Residue-level contacts at the interface:
Residue L388 in chain A interacts with residue V19 in chain B (closest heavy-atom distance 3.6 Å).
Residue T218 in chain A contacts residue G27 in chain B (closest heavy-atom distance 3.4 Å).
Residue Y152 in chain A interacts with residue Y22 in chain B (closest heavy-atom distance 2.8 Å).
Residue R221 in chain A is in contact with residue Q28 in chain B (closest heavy-atom distance 2.9 Å).
Residue Y152 in chain A contacts residue Q24 in chain B (closest heavy-atom distance 3.7 Å).
Residue T217 in chain A is in contact with residue Q28 in chain B (closest heavy-atom distance 2.8 Å).
Residue H155 in chain A interacts with residue Q28 in chain B (closest heavy-atom distance 2.8 Å).
Residue R411 in chain A contacts residue I3 in chain B (closest heavy-atom distance 3.4 Å).
Residue H384 in chain A contacts residue V19 in chain B (closest heavy-atom distance 3.7 Å).
Residue Y373 in chain A contacts residue L4 in chain B (closest heavy-atom distance 3.1 Å).
Residue H384 in chain A interacts with residue E16 in chain B (closest heavy-atom distance 3.4 Å).
Residue L406 in chain A interacts with residue I3 in chain B (closest heavy-atom distance 3.7 Å).
Residue L388 in chain A contacts residue F18 in chain B (closest heavy-atom distance 3.6 Å).
Residue D146 in chain A interacts with residue Y22 in chain B (closest heavy-atom distance 3.5 Å).
Residue Q392 in chain A interacts with residue E12 in chain B (closest heavy-atom distance 3.0 Å).
Residue L388 in chain A interacts with residue E12 in chain B (closest heavy-atom distance 3.7 Å).
Residue S151 in chain A is in contact with residue G27 in chain B (closest heavy-atom distance 2.8 Å).
Residue A150 in chain A interacts with residue Q24 in chain B (closest heavy-atom distance 3.2 Å).
Residue D399 in chain A contacts residue V10 in chain B (closest heavy-atom distance 3.5 Å).
Residue K385 in chain A interacts with residue L11 in chain B (closest heavy-atom distance 3.7 Å).
Residue A96 in chain A contacts residue K25 in chain B (closest heavy-atom distance 3.5 Å).
Residue D94 in chain A interacts with residue Q28 in chain B (closest heavy-atom distance 2.7 Å).
Residue L402 in chain A interacts with residue V10 in chain B (closest heavy-atom distance 3.7 Å).
Residue Q387 in chain A interacts with residue V19 in chain B (closest heavy-atom distance 3.6 Å).
Residue R397 in chain A contacts residue E12 in chain B (closest heavy-atom distance 2.9 Å).
Residue Q392 in chain A interacts with residue V10 in chain B (closest heavy-atom distance 2.9 Å).
Residue R221 in chain A is in contact with residue G27 in chain B (closest heavy-atom distance 3.2 Å).
Residue R376 in chain A is in contact with residue D8 in chain B (closest heavy-atom distance 3.6 Å).
Residue L388 in chain A is in contact with residue A15 in chain B (closest heavy-atom distance 3.7 Å).
Residue R376 in chain A interacts with residue D1 in chain B (closest heavy-atom distance 2.9 Å).
Residue H97 in chain A contacts residue K25 in chain B (closest heavy-atom distance 2.7 Å).
Residue H97 in chain A is in contact with residue Q24 in chain B (closest heavy-atom distance 3.1 Å).
Residue R400 in chain A is in contact with residue V10 in chain B (closest heavy-atom distance 2.8 Å).
Residue R405 in chain A is in contact with residue E6 in chain B (closest heavy-atom distance 2.9 Å).
Residue K148 in chain A is in contact with residue V19 in chain B (closest heavy-atom distance 2.7 Å).
Residue Y373 in chain A contacts residue I7 in chain B (closest heavy-atom distance 3.1 Å).
Residue S151 in chain A interacts with residue G26 in chain B (closest heavy-atom distance 3.6 Å).
Residue R376 in chain A is in contact with residue D5 in chain B (closest heavy-atom distance 3.1 Å).
Residue Q392 in chain A contacts residue L11 in chain B (closest heavy-atom distance 3.5 Å).
Residue Y373 in chain A interacts with residue D8 in chain B (closest heavy-atom distance 2.9 Å).
Residue D146 in chain A contacts residue I23 in chain B (closest heavy-atom distance 3.6 Å).
Residue G12 in chain A interacts with residue Y22 in chain B (closest heavy-atom distance 3.3 Å).
Residue G12 in chain A contacts residue Q24 in chain B (closest heavy-atom distance 3.5 Å).
Residue Y152 in chain A is in contact with residue Q28 in chain B (closest heavy-atom distance 3.5 Å).
Residue E10 in chain A interacts with residue G27 in chain B (closest heavy-atom distance 3.7 Å).
Residue E10 in chain A interacts with residue Q28 in chain B (closest heavy-atom distance 2.8 Å).
Residue Y141 in chain A contacts residue F18 in chain B (closest heavy-atom distance 3.0 Å).
Residue R400 in chain A contacts residue L11 in chain B (closest heavy-atom distance 3.5 Å).
Residue R400 in chain A is in contact with residue E12 in chain B (closest heavy-atom distance 3.7 Å).
Residue K148 in chain A contacts residue R20 in chain B (closest heavy-atom distance 3.6 Å).
Residue R409 in chain A interacts with residue E6 in chain B (closest heavy-atom distance 3.0 Å).
Residue K385 in chain A is in contact with residue D8 in chain B (closest heavy-atom distance 3.1 Å).
Residue Y141 in chain A is in contact with residue Y22 in chain B (closest heavy-atom distance 3.7 Å).
Residue G153 in chain A is in contact with residue Q28 in chain B (closest heavy-atom distance 3.4 Å).
Residue I13 in chain A is in contact with residue Q24 in chain B (closest heavy-atom distance 2.8 Å).
Residue D146 in chain A is in contact with residue Q24 in chain B (closest heavy-atom distance 2.9 Å).
Residue K148 in chain A contacts residue Y22 in chain B (closest heavy-atom distance 3.0 Å).
Residue R205 in chain A interacts with residue Q28 in chain B (closest heavy-atom distance 2.8 Å).
Residue G372 in chain A is in contact with residue L4 in chain B (closest heavy-atom distance 3.6 Å).
Residue R376 in chain A is in contact with residue L4 in chain B (closest heavy-atom distance 3.6 Å).

Sequence of chain B:
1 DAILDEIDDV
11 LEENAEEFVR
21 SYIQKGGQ

Sequence of chain A:
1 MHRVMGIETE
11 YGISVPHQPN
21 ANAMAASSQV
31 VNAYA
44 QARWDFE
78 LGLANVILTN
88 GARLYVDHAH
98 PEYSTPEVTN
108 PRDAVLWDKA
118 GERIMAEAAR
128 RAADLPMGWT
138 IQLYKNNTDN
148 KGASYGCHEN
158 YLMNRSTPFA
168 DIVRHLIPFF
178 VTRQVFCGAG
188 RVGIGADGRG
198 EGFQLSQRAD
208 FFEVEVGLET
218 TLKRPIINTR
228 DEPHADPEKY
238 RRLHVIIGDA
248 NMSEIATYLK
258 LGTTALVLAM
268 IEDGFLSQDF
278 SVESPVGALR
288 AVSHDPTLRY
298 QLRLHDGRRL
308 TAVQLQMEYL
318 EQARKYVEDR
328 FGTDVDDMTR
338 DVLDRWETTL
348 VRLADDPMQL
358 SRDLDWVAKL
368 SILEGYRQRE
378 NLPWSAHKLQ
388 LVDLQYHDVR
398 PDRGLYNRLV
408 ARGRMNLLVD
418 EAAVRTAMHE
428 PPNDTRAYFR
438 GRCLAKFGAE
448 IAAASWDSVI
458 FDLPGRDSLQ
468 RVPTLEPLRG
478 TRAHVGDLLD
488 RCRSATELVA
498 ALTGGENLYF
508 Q

The following describes two proteins that form a bound complex.